Sequence of chain A:
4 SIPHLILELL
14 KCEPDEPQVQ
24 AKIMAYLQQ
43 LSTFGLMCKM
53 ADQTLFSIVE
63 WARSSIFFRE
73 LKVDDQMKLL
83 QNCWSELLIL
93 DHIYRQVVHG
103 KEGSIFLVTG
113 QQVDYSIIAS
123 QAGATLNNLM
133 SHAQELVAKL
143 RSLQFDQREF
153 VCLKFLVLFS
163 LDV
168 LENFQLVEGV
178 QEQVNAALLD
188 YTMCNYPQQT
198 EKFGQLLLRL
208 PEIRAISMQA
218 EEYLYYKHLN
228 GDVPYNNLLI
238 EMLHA

Sequence of chain B:
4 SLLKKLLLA

These two protein chains interact to form a complex.

Residue-level contacts at the interface:
Residue V61 in chain A is in contact with residue L6 in chain B (closest heavy-atom distance 3.9 Å).
Residue N234 in chain A contacts residue L5 in chain B (closest heavy-atom distance 4.2 Å).
Residue V75 in chain A is in contact with residue K7 in chain B (closest heavy-atom distance 4.0 Å).
Residue M79 in chain A is in contact with residue K7 in chain B (closest heavy-atom distance 3.6 Å).
Residue M79 in chain A interacts with residue S4 in chain B (closest heavy-atom distance 3.6 Å).
Residue V61 in chain A contacts residue L10 in chain B (closest heavy-atom distance 4.1 Å).
Residue M239 in chain A contacts residue L6 in chain B (closest heavy-atom distance 3.8 Å).
Residue F58 in chain A contacts residue L9 in chain B (closest heavy-atom distance 3.8 Å).
Residue V61 in chain A contacts residue L9 in chain B (closest heavy-atom distance 4.0 Å).
Residue L235 in chain A interacts with residue L5 in chain B (closest heavy-atom distance 3.9 Å).
Residue F58 in chain A contacts residue L5 in chain B (closest heavy-atom distance 4.0 Å).
Residue R65 in chain A interacts with residue A12 in chain B (closest heavy-atom distance 2.5 Å).
Residue R65 in chain A contacts residue L9 in chain B (closest heavy-atom distance 3.3 Å).
Residue E238 in chain A contacts residue L6 in chain B (closest heavy-atom distance 3.0 Å).
Residue L235 in chain A contacts residue L6 in chain B (closest heavy-atom distance 4.6 Å).
Residue E238 in chain A contacts residue K7 in chain B (closest heavy-atom distance 4.6 Å).
Residue M79 in chain A contacts residue L10 in chain B (closest heavy-atom distance 3.5 Å).
Residue V75 in chain A is in contact with residue L11 in chain B (closest heavy-atom distance 3.6 Å).
Residue L235 in chain A is in contact with residue L9 in chain B (closest heavy-atom distance 4.1 Å).
Residue R65 in chain A interacts with residue L11 in chain B (closest heavy-atom distance 4.5 Å).
Residue Q78 in chain A contacts residue L10 in chain B (closest heavy-atom distance 3.6 Å).
Residue Q83 in chain A contacts residue L6 in chain B (closest heavy-atom distance 3.9 Å).
Residue L82 in chain A contacts residue L10 in chain B (closest heavy-atom distance 3.9 Å).
Residue V75 in chain A contacts residue L10 in chain B (closest heavy-atom distance 4.1 Å).
Residue F70 in chain A contacts residue L10 in chain B (closest heavy-atom distance 4.4 Å).
Residue E238 in chain A contacts residue L5 in chain B (closest heavy-atom distance 2.8 Å).
Residue L82 in chain A contacts residue L6 in chain B (closest heavy-atom distance 4.0 Å).
Residue M79 in chain A contacts residue L6 in chain B (closest heavy-atom distance 4.2 Å).
Residue R65 in chain A is in contact with residue L10 in chain B (closest heavy-atom distance 3.2 Å).
Residue E238 in chain A is in contact with residue S4 in chain B (closest heavy-atom distance 2.8 Å).